Sequence of the second protein:
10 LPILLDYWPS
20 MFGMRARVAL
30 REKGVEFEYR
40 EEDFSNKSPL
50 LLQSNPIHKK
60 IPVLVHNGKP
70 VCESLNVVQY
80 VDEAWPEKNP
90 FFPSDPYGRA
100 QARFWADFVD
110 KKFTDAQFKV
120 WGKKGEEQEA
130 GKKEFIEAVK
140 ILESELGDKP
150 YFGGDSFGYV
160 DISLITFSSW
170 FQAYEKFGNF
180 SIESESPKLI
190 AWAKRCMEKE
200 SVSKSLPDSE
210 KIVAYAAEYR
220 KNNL

Residue-level contacts at the interface:
Residue K38 in the first protein interacts with residue L145 in the second protein (closest heavy-atom distance 3.1 Å).
Residue N39 in the first protein is in contact with residue D147 in the second protein (closest heavy-atom distance 2.8 Å).
Residue T114 in the first protein is in contact with residue K187 in the second protein (closest heavy-atom distance 3.9 Å).
Residue T90 in the first protein contacts residue D147 in the second protein (closest heavy-atom distance 3.5 Å).
Residue G91 in the first protein contacts residue P149 in the second protein (closest heavy-atom distance 3.2 Å).
Residue P95 in the first protein interacts with residue K187 in the second protein (closest heavy-atom distance 3.1 Å).
Residue Q46 in the first protein interacts with residue D154 in the second protein (closest heavy-atom distance 2.7 Å).
Residue L50 in the first protein contacts residue D154 in the second protein (closest heavy-atom distance 3.7 Å).
Residue Q40 in the first protein is in contact with residue G153 in the second protein (closest heavy-atom distance 3.6 Å).
Residue H92 in the first protein interacts with residue F151 in the second protein (closest heavy-atom distance 3.4 Å).
Residue I88 in the first protein interacts with residue R194 in the second protein (closest heavy-atom distance 3.7 Å).
Residue T85 in the first protein contacts residue K193 in the second protein (closest heavy-atom distance 3.1 Å).
Residue P93 in the first protein is in contact with residue A190 in the second protein (closest heavy-atom distance 3.2 Å).
Residue Q40 in the first protein is in contact with residue D154 in the second protein (closest heavy-atom distance 3.6 Å).
Residue K38 in the first protein interacts with residue E144 in the second protein (closest heavy-atom distance 3.5 Å).
Residue N53 in the first protein contacts residue D94 in the second protein (closest heavy-atom distance 2.5 Å).
Residue N51 in the first protein is in contact with residue D94 in the second protein (closest heavy-atom distance 3.5 Å).
Residue N39 in the first protein contacts residue K148 in the second protein (closest heavy-atom distance 3.6 Å).
Residue S41 in the first protein contacts residue D154 in the second protein (closest heavy-atom distance 3.4 Å).
Residue K38 in the first protein contacts residue S143 in the second protein (closest heavy-atom distance 3.5 Å).
Residue S86 in the first protein is in contact with residue A190 in the second protein (closest heavy-atom distance 3.9 Å).
Residue P87 in the first protein interacts with residue A190 in the second protein (closest heavy-atom distance 3.8 Å).
Residue N53 in the first protein interacts with residue Y96 in the second protein (closest heavy-atom distance 3.4 Å).
Residue P93 in the first protein contacts residue W191 in the second protein (closest heavy-atom distance 3.3 Å).
Residue S41 in the first protein is in contact with residue G153 in the second protein (closest heavy-atom distance 2.9 Å).
Residue T90 in the first protein is in contact with residue P149 in the second protein (closest heavy-atom distance 3.1 Å).
Residue P93 in the first protein is in contact with residue K187 in the second protein (closest heavy-atom distance 2.9 Å).
Residue H92 in the first protein contacts residue D147 in the second protein (closest heavy-atom distance 3.6 Å).
Residue G83 in the first protein interacts with residue K193 in the second protein (closest heavy-atom distance 3.5 Å).
Residue H92 in the first protein interacts with residue G146 in the second protein (closest heavy-atom distance 3.8 Å).
Residue T114 in the first protein interacts with residue D147 in the second protein (closest heavy-atom distance 3.8 Å).
Residue S86 in the first protein contacts residue R194 in the second protein (closest heavy-atom distance 2.8 Å).
Residue N53 in the first protein contacts residue G97 in the second protein (closest heavy-atom distance 3.4 Å).
Residue N39 in the first protein interacts with residue P149 in the second protein (closest heavy-atom distance 3.0 Å).
Residue H92 in the first protein interacts with residue K148 in the second protein (closest heavy-atom distance 2.8 Å).
Residue N51 in the first protein is in contact with residue P92 in the second protein (closest heavy-atom distance 3.9 Å).
Residue P87 in the first protein contacts residue P149 in the second protein (closest heavy-atom distance 3.5 Å).
Residue I88 in the first protein contacts residue P149 in the second protein (closest heavy-atom distance 3.9 Å).
Residue S41 in the first protein contacts residue F151 in the second protein (closest heavy-atom distance 3.7 Å).
Residue Y399 in the first protein contacts residue D147 in the second protein (closest heavy-atom distance 3.9 Å).
Residue K38 in the first protein contacts residue D147 in the second protein (closest heavy-atom distance 3.5 Å).
Residue T85 in the first protein interacts with residue A190 in the second protein (closest heavy-atom distance 3.0 Å).
Residue S41 in the first protein is in contact with residue Y150 in the second protein (closest heavy-atom distance 2.1 Å).
Residue Q46 in the first protein is in contact with residue S155 in the second protein (closest heavy-atom distance 3.6 Å).
Residue Y395 in the first protein is in contact with residue D147 in the second protein (closest heavy-atom distance 2.7 Å).
Residue P93 in the first protein interacts with residue P186 in the second protein (closest heavy-atom distance 3.9 Å).
Residue T114 in the first protein interacts with residue G146 in the second protein (closest heavy-atom distance 3.7 Å).
Residue G91 in the first protein is in contact with residue K148 in the second protein (closest heavy-atom distance 3.2 Å).
Residue S41 in the first protein is in contact with residue P149 in the second protein (closest heavy-atom distance 3.3 Å).
Residue Q40 in the first protein is in contact with residue G152 in the second protein (closest heavy-atom distance 3.7 Å).
Residue H92 in the first protein is in contact with residue L145 in the second protein (closest heavy-atom distance 3.0 Å).
Residue H92 in the first protein interacts with residue K187 in the second protein (closest heavy-atom distance 3.5 Å).
Residue H92 in the first protein contacts residue P149 in the second protein (closest heavy-atom distance 3.8 Å).
Residue N51 in the first protein is in contact with residue S93 in the second protein (closest heavy-atom distance 2.3 Å).
Residue A42 in the first protein is in contact with residue D154 in the second protein (closest heavy-atom distance 4.0 Å).
Residue A42 in the first protein interacts with residue P149 in the second protein (closest heavy-atom distance 3.3 Å).
Residue G91 in the first protein interacts with residue D147 in the second protein (closest heavy-atom distance 3.1 Å).
Residue E116 in the first protein is in contact with residue G146 in the second protein (closest heavy-atom distance 3.6 Å).
Residue K38 in the first protein is in contact with residue K148 in the second protein (closest heavy-atom distance 2.9 Å).
Residue P87 in the first protein is in contact with residue R194 in the second protein (closest heavy-atom distance 2.8 Å).

The following describes two proteins that form a bound complex.

Sequence of the first protein:
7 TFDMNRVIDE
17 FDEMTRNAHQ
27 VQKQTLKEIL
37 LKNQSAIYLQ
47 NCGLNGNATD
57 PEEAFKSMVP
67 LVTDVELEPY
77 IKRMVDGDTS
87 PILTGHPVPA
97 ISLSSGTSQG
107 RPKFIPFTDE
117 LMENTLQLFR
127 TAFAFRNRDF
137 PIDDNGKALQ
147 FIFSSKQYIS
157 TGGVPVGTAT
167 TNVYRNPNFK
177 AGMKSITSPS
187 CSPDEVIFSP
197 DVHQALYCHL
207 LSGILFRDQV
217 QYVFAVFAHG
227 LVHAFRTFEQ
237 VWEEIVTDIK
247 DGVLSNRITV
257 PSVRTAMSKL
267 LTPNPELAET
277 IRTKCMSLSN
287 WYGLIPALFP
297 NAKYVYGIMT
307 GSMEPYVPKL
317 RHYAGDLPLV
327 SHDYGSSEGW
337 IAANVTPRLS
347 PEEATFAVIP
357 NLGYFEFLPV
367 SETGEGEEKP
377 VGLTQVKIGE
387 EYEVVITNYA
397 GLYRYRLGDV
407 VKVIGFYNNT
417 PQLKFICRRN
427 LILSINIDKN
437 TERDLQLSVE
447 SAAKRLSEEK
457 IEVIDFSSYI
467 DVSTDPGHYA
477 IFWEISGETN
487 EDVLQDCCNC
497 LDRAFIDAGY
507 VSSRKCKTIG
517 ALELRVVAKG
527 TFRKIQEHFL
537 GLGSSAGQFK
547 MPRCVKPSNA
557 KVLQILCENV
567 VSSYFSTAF